Contacts between the two chains:
Residue I75 in the first protein is in contact with residue V5 in the second protein (closest heavy-atom distance 3.9 Å).
Residue Y68 in the first protein interacts with residue V5 in the second protein (closest heavy-atom distance 3.8 Å).
Residue F78 in the first protein interacts with residue L11 in the second protein (closest heavy-atom distance 4.0 Å).
Residue Y61 in the first protein contacts residue L8 in the second protein (closest heavy-atom distance 3.2 Å).
Residue T69 in the first protein is in contact with residue N3 in the second protein (closest heavy-atom distance 3.9 Å).
Residue I80 in the first protein contacts residue L8 in the second protein (closest heavy-atom distance 4.5 Å).
Residue L89 in the first protein contacts residue L16 in the second protein (closest heavy-atom distance 4.6 Å).
Residue T69 in the first protein interacts with residue V5 in the second protein (closest heavy-atom distance 4.0 Å).
Residue Y61 in the first protein interacts with residue G6 in the second protein (closest heavy-atom distance 2.6 Å).
Residue L89 in the first protein contacts residue A12 in the second protein (closest heavy-atom distance 3.7 Å).
Residue Y68 in the first protein is in contact with residue N3 in the second protein (closest heavy-atom distance 3.8 Å).
Residue P82 in the first protein contacts residue A15 in the second protein (closest heavy-atom distance 4.0 Å).
Residue K65 in the first protein interacts with residue V5 in the second protein (closest heavy-atom distance 3.9 Å).
Residue N93 in the first protein interacts with residue Q9 in the second protein (closest heavy-atom distance 3.5 Å).
Residue C97 in the first protein interacts with residue S7 in the second protein (closest heavy-atom distance 3.6 Å).
Residue D96 in the first protein is in contact with residue Q9 in the second protein (closest heavy-atom distance 4.2 Å).
Residue L88 in the first protein interacts with residue A12 in the second protein (closest heavy-atom distance 4.2 Å).
Residue I80 in the first protein is in contact with residue L11 in the second protein (closest heavy-atom distance 3.8 Å).
Residue I75 in the first protein is in contact with residue N3 in the second protein (closest heavy-atom distance 3.4 Å).
Residue N70 in the first protein contacts residue K4 in the second protein (closest heavy-atom distance 3.4 Å).
Residue L88 in the first protein is in contact with residue L8 in the second protein (closest heavy-atom distance 3.8 Å).
Residue I80 in the first protein contacts residue A15 in the second protein (closest heavy-atom distance 3.8 Å).
Residue Y61 in the first protein is in contact with residue L11 in the second protein (closest heavy-atom distance 3.8 Å).
Residue A85 in the first protein interacts with residue A12 in the second protein (closest heavy-atom distance 3.4 Å).
Residue C97 in the first protein is in contact with residue Q9 in the second protein (closest heavy-atom distance 3.2 Å).
Residue L86 in the first protein contacts residue L16 in the second protein (closest heavy-atom distance 4.0 Å).
Residue P82 in the first protein is in contact with residue K18 in the second protein (closest heavy-atom distance 4.8 Å).
Residue Y64 in the first protein is in contact with residue L11 in the second protein (closest heavy-atom distance 4.6 Å).
Residue C97 in the first protein interacts with residue L8 in the second protein (closest heavy-atom distance 3.0 Å).
Residue L89 in the first protein contacts residue Q9 in the second protein (closest heavy-atom distance 3.9 Å).
Residue E74 in the first protein is in contact with residue N3 in the second protein (closest heavy-atom distance 3.1 Å).
Residue L89 in the first protein contacts residue L13 in the second protein (closest heavy-atom distance 4.5 Å).
Residue A85 in the first protein interacts with residue L16 in the second protein (closest heavy-atom distance 3.7 Å).
Residue V58 in the first protein contacts residue L8 in the second protein (closest heavy-atom distance 4.1 Å).
Residue A85 in the first protein is in contact with residue A15 in the second protein (closest heavy-atom distance 4.0 Å).
Residue P82 in the first protein interacts with residue L16 in the second protein (closest heavy-atom distance 4.0 Å).
Residue Y61 in the first protein contacts residue V5 in the second protein (closest heavy-atom distance 4.0 Å).
Residue F78 in the first protein is in contact with residue L8 in the second protein (closest heavy-atom distance 3.8 Å).
Residue S71 in the first protein interacts with residue N3 in the second protein (closest heavy-atom distance 3.2 Å).
Residue A92 in the first protein is in contact with residue L8 in the second protein (closest heavy-atom distance 3.8 Å).
Residue Y61 in the first protein is in contact with residue S7 in the second protein (closest heavy-atom distance 3.2 Å).
Residue T69 in the first protein contacts residue K4 in the second protein (closest heavy-atom distance 4.4 Å).
Residue I75 in the first protein is in contact with residue K4 in the second protein (closest heavy-atom distance 3.7 Å).
Residue Y64 in the first protein is in contact with residue V5 in the second protein (closest heavy-atom distance 3.6 Å).
Residue I80 in the first protein interacts with residue A12 in the second protein (closest heavy-atom distance 3.9 Å).
Residue A92 in the first protein is in contact with residue Q9 in the second protein (closest heavy-atom distance 3.4 Å).
Residue N70 in the first protein interacts with residue N3 in the second protein (closest heavy-atom distance 2.8 Å).

The following describes two proteins that form a bound complex.

Sequence of the first protein:
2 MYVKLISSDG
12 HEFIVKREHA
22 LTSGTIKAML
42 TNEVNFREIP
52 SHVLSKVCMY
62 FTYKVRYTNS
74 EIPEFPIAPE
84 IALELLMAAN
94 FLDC

Sequence of the second protein:
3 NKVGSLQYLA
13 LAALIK